Residue-level contacts at the interface:
Residue D103 in chain A is in contact with residue E314 in chain B (closest heavy-atom distance 4.8 Å).
Residue D103 in chain A is in contact with residue R313 in chain B (closest heavy-atom distance 4.3 Å).
Residue A100 in chain A is in contact with residue S319 in chain B (closest heavy-atom distance 4.9 Å).
Residue E99 in chain A interacts with residue K320 in chain B (closest heavy-atom distance 4.9 Å).
Residue T109 in chain A interacts with residue R313 in chain B (closest heavy-atom distance 4.9 Å).

Sequence of chain B:
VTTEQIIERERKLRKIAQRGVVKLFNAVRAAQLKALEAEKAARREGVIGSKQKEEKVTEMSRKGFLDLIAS

Sequence of chain A:
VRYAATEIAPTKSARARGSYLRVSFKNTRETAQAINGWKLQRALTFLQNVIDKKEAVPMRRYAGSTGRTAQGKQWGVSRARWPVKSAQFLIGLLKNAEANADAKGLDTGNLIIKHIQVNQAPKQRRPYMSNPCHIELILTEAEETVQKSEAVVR

This data describes a binding interaction between two proteins.